Sequence of protein 1:
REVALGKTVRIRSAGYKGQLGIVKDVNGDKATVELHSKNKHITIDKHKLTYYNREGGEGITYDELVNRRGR

Contacts between the two chains:
Residue R416 in protein 2 interacts with residue D821 in protein 1 (closest heavy-atom distance 4.2 Å).
Residue N397 in protein 2 interacts with residue T839 in protein 1 (closest heavy-atom distance 4.1 Å).
Residue R416 in protein 2 contacts residue N823 in protein 1 (closest heavy-atom distance 3.4 Å).
Residue K419 in protein 2 contacts residue G824 in protein 1 (closest heavy-atom distance 4.2 Å).
Residue E398 in protein 2 interacts with residue K826 in protein 1 (closest heavy-atom distance 4.6 Å).
Residue L415 in protein 2 interacts with residue N823 in protein 1 (closest heavy-atom distance 4.0 Å).
Residue K419 in protein 2 is in contact with residue N823 in protein 1 (closest heavy-atom distance 3.4 Å).
Residue Y417 in protein 2 contacts residue N823 in protein 1 (closest heavy-atom distance 4.9 Å).

Sequence of protein 2:
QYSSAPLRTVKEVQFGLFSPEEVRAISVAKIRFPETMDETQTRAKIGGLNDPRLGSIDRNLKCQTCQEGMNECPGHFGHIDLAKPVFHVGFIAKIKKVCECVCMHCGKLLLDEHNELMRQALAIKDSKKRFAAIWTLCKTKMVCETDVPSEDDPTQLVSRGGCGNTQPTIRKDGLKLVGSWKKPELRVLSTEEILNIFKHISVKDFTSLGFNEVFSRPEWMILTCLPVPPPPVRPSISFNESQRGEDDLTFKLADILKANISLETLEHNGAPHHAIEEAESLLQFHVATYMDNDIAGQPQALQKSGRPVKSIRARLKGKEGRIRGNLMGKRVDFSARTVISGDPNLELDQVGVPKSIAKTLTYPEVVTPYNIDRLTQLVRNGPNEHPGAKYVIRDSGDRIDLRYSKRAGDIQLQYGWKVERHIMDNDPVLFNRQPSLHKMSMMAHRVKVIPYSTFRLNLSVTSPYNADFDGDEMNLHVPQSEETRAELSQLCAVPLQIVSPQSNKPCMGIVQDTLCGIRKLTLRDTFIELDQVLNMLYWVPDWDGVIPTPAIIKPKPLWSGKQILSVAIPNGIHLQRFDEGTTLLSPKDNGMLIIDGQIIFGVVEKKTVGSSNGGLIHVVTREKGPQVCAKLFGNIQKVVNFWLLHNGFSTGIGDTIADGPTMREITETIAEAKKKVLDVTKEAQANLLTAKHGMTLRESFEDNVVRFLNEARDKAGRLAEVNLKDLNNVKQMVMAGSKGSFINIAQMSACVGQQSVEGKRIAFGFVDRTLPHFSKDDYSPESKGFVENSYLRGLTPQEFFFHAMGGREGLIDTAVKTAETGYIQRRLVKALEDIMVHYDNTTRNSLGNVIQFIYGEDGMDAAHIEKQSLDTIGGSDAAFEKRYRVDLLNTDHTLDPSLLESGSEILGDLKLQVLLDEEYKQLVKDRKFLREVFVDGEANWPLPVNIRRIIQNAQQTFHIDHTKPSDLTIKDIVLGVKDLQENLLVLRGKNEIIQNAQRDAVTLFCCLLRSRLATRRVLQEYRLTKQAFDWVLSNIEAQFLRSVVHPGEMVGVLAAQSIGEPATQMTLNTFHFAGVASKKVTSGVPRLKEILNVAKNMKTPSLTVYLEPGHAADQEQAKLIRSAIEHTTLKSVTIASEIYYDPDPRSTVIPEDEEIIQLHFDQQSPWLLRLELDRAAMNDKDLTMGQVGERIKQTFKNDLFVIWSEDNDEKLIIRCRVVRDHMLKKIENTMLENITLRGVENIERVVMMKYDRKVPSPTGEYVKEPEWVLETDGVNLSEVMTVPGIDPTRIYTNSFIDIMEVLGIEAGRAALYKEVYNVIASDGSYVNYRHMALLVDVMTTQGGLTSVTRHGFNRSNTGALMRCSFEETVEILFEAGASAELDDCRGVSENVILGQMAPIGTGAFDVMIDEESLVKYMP

These two protein chains interact to form a complex.